Sequence of protein 2:
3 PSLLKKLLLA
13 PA

Interface contacts:
Residue L82 in protein 1 is in contact with residue L10 in protein 2 (closest heavy-atom distance 3.7 Å).
Residue L82 in protein 1 is in contact with residue L6 in protein 2 (closest heavy-atom distance 4.0 Å).
Residue L235 in protein 1 is in contact with residue L9 in protein 2 (closest heavy-atom distance 4.0 Å).
Residue F57 in protein 1 interacts with residue L6 in protein 2 (closest heavy-atom distance 4.3 Å).
Residue R65 in protein 1 is in contact with residue P13 in protein 2 (closest heavy-atom distance 3.3 Å).
Residue R65 in protein 1 is in contact with residue A12 in protein 2 (closest heavy-atom distance 3.4 Å).
Residue V75 in protein 1 contacts residue L11 in protein 2 (closest heavy-atom distance 3.6 Å).
Residue M79 in protein 1 contacts residue K7 in protein 2 (closest heavy-atom distance 4.0 Å).
Residue M79 in protein 1 is in contact with residue S4 in protein 2 (closest heavy-atom distance 4.5 Å).
Residue E238 in protein 1 interacts with residue L5 in protein 2 (closest heavy-atom distance 3.4 Å).
Residue Q83 in protein 1 interacts with residue L6 in protein 2 (closest heavy-atom distance 3.5 Å).
Residue V61 in protein 1 contacts residue L6 in protein 2 (closest heavy-atom distance 4.5 Å).
Residue R65 in protein 1 is in contact with residue L9 in protein 2 (closest heavy-atom distance 4.1 Å).
Residue I58 in protein 1 interacts with residue L9 in protein 2 (closest heavy-atom distance 4.0 Å).
Residue V61 in protein 1 interacts with residue L10 in protein 2 (closest heavy-atom distance 3.9 Å).
Residue M239 in protein 1 interacts with residue L6 in protein 2 (closest heavy-atom distance 3.6 Å).
Residue V61 in protein 1 contacts residue L9 in protein 2 (closest heavy-atom distance 4.4 Å).
Residue R65 in protein 1 contacts residue L10 in protein 2 (closest heavy-atom distance 3.1 Å).
Residue R65 in protein 1 interacts with residue A14 in protein 2 (closest heavy-atom distance 3.0 Å).
Residue F70 in protein 1 is in contact with residue L10 in protein 2 (closest heavy-atom distance 4.4 Å).
Residue L235 in protein 1 contacts residue L5 in protein 2 (closest heavy-atom distance 3.6 Å).
Residue M79 in protein 1 is in contact with residue L6 in protein 2 (closest heavy-atom distance 4.0 Å).
Residue V75 in protein 1 interacts with residue L10 in protein 2 (closest heavy-atom distance 4.6 Å).
Residue M79 in protein 1 is in contact with residue L10 in protein 2 (closest heavy-atom distance 3.5 Å).
Residue Q78 in protein 1 interacts with residue L10 in protein 2 (closest heavy-atom distance 3.8 Å).

The following describes two proteins that form a bound complex.

Sequence of protein 1:
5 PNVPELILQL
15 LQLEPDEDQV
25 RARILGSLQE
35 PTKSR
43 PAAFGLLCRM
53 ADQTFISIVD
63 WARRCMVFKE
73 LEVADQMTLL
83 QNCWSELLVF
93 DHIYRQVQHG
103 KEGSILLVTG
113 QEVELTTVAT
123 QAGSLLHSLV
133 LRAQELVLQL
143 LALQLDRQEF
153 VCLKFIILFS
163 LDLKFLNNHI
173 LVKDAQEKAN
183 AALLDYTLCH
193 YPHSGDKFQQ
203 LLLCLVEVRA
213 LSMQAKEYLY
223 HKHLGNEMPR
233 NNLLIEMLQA